The following describes two proteins that form a bound complex.

Sequence of protein 1:
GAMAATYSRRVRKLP

Interface contacts:
Residue L48 in protein 2 interacts with residue A13 in protein 1 (closest heavy-atom distance 4.4 Å).
Residue H46 in protein 2 interacts with residue A11 in protein 1 (closest heavy-atom distance 4.6 Å).
Residue E49 in protein 2 is in contact with residue M12 in protein 1 (closest heavy-atom distance 3.9 Å).
Residue E49 in protein 2 is in contact with residue T15 in protein 1 (closest heavy-atom distance 4.3 Å).
Residue F47 in protein 2 contacts residue A14 in protein 1 (closest heavy-atom distance 4.4 Å).
Residue H46 in protein 2 contacts residue M12 in protein 1 (closest heavy-atom distance 3.6 Å).
Residue L48 in protein 2 contacts residue M12 in protein 1 (closest heavy-atom distance 4.1 Å).
Residue M83 in protein 2 is in contact with residue S17 in protein 1 (closest heavy-atom distance 4.4 Å).
Residue S45 in protein 2 contacts residue M12 in protein 1 (closest heavy-atom distance 4.3 Å).
Residue A87 in protein 2 interacts with residue A13 in protein 1 (closest heavy-atom distance 4.6 Å).
Residue F47 in protein 2 interacts with residue M12 in protein 1 (closest heavy-atom distance 3.2 Å).
Residue V56 in protein 2 is in contact with residue T15 in protein 1 (closest heavy-atom distance 4.7 Å).
Residue L48 in protein 2 is in contact with residue T15 in protein 1 (closest heavy-atom distance 4.7 Å).
Residue F47 in protein 2 is in contact with residue G10 in protein 1 (closest heavy-atom distance 4.5 Å).
Residue A87 in protein 2 interacts with residue S17 in protein 1 (closest heavy-atom distance 4.2 Å).
Residue L48 in protein 2 contacts residue A14 in protein 1 (closest heavy-atom distance 3.2 Å).
Residue E49 in protein 2 interacts with residue A14 in protein 1 (closest heavy-atom distance 3.5 Å).
Residue V60 in protein 2 contacts residue T15 in protein 1 (closest heavy-atom distance 3.7 Å).
Residue H46 in protein 2 interacts with residue G10 in protein 1 (closest heavy-atom distance 3.8 Å).
Residue F47 in protein 2 is in contact with residue A13 in protein 1 (closest heavy-atom distance 3.1 Å).

Sequence of protein 2:
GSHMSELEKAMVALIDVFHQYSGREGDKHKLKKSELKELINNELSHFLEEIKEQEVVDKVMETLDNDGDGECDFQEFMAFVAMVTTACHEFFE